Sequence of protein 2:
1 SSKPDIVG

Sequence of protein 1:
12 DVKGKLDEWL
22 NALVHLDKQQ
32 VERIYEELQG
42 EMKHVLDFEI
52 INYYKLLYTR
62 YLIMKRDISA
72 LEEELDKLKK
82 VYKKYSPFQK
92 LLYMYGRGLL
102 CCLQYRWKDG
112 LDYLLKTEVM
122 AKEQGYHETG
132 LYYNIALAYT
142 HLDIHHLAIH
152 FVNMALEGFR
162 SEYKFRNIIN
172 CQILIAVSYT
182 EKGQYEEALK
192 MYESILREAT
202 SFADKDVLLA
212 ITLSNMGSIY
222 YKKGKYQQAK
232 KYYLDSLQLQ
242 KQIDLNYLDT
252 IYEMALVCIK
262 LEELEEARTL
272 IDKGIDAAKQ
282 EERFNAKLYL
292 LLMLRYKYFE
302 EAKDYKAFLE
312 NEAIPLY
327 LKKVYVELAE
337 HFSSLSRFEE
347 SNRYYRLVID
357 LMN

Residue-level contacts at the interface:
Residue T213 in protein 1 contacts residue S2 in protein 2 (closest heavy-atom distance 4.8 Å).
Residue V178 in protein 1 contacts residue S1 in protein 2 (closest heavy-atom distance 3.8 Å).
Residue L175 in protein 1 contacts residue P4 in protein 2 (closest heavy-atom distance 3.7 Å).
Residue I212 in protein 1 contacts residue K3 in protein 2 (closest heavy-atom distance 4.5 Å).
Residue V178 in protein 1 is in contact with residue S2 in protein 2 (closest heavy-atom distance 4.2 Å).
Residue M65 in protein 1 contacts residue G8 in protein 2 (closest heavy-atom distance 3.3 Å).
Residue F160 in protein 1 contacts residue V7 in protein 2 (closest heavy-atom distance 4.6 Å).
Residue L100 in protein 1 interacts with residue I6 in protein 2 (closest heavy-atom distance 4.2 Å).
Residue I64 in protein 1 contacts residue V7 in protein 2 (closest heavy-atom distance 4.0 Å).
Residue N247 in protein 1 contacts residue S2 in protein 2 (closest heavy-atom distance 3.4 Å).
Residue N216 in protein 1 is in contact with residue S1 in protein 2 (closest heavy-atom distance 2.7 Å).
Residue D250 in protein 1 interacts with residue S1 in protein 2 (closest heavy-atom distance 3.0 Å).
Residue G131 in protein 1 is in contact with residue V7 in protein 2 (closest heavy-atom distance 4.2 Å).
Residue I64 in protein 1 is in contact with residue G8 in protein 2 (closest heavy-atom distance 3.6 Å).
Residue N247 in protein 1 interacts with residue K3 in protein 2 (closest heavy-atom distance 2.4 Å).
Residue L100 in protein 1 contacts residue V7 in protein 2 (closest heavy-atom distance 3.7 Å).
Residue E254 in protein 1 is in contact with residue S1 in protein 2 (closest heavy-atom distance 3.5 Å).
Residue Y134 in protein 1 interacts with residue P4 in protein 2 (closest heavy-atom distance 3.5 Å).
Residue I174 in protein 1 contacts residue P4 in protein 2 (closest heavy-atom distance 3.9 Å).
Residue D250 in protein 1 interacts with residue S2 in protein 2 (closest heavy-atom distance 3.3 Å).
Residue S219 in protein 1 interacts with residue S1 in protein 2 (closest heavy-atom distance 4.8 Å).
Residue H142 in protein 1 contacts residue K3 in protein 2 (closest heavy-atom distance 3.7 Å).
Residue L104 in protein 1 contacts residue I6 in protein 2 (closest heavy-atom distance 4.3 Å).
Residue A211 in protein 1 interacts with residue S2 in protein 2 (closest heavy-atom distance 4.8 Å).
Residue N247 in protein 1 is in contact with residue P4 in protein 2 (closest heavy-atom distance 4.6 Å).
Residue E182 in protein 1 contacts residue S1 in protein 2 (closest heavy-atom distance 4.8 Å).
Residue I212 in protein 1 interacts with residue S2 in protein 2 (closest heavy-atom distance 2.9 Å).
Residue L27 in protein 1 contacts residue V7 in protein 2 (closest heavy-atom distance 4.6 Å).
Residue Y134 in protein 1 contacts residue V7 in protein 2 (closest heavy-atom distance 3.4 Å).
Residue L138 in protein 1 is in contact with residue K3 in protein 2 (closest heavy-atom distance 4.4 Å).
Residue W108 in protein 1 is in contact with residue I6 in protein 2 (closest heavy-atom distance 4.3 Å).
Residue N171 in protein 1 contacts residue P4 in protein 2 (closest heavy-atom distance 3.3 Å).
Residue C103 in protein 1 is in contact with residue I6 in protein 2 (closest heavy-atom distance 4.2 Å).
Residue N216 in protein 1 is in contact with residue S2 in protein 2 (closest heavy-atom distance 3.0 Å).
Residue R67 in protein 1 contacts residue D5 in protein 2 (closest heavy-atom distance 2.8 Å).
Residue L27 in protein 1 interacts with residue G8 in protein 2 (closest heavy-atom distance 3.4 Å).
Residue Y134 in protein 1 contacts residue D5 in protein 2 (closest heavy-atom distance 3.1 Å).
Residue L138 in protein 1 is in contact with residue P4 in protein 2 (closest heavy-atom distance 3.9 Å).
Residue R67 in protein 1 is in contact with residue G8 in protein 2 (closest heavy-atom distance 2.5 Å).
Residue L138 in protein 1 contacts residue I6 in protein 2 (closest heavy-atom distance 3.8 Å).
Residue N171 in protein 1 is in contact with residue D5 in protein 2 (closest heavy-atom distance 4.8 Å).
Residue H142 in protein 1 interacts with residue P4 in protein 2 (closest heavy-atom distance 4.3 Å).
Residue N135 in protein 1 contacts residue I6 in protein 2 (closest heavy-atom distance 3.5 Å).
Residue T141 in protein 1 contacts residue K3 in protein 2 (closest heavy-atom distance 4.0 Å).
Residue N135 in protein 1 contacts residue V7 in protein 2 (closest heavy-atom distance 3.4 Å).
Residue N168 in protein 1 interacts with residue V7 in protein 2 (closest heavy-atom distance 3.5 Å).
Residue R67 in protein 1 contacts residue I6 in protein 2 (closest heavy-atom distance 3.8 Å).
Residue N247 in protein 1 is in contact with residue S1 in protein 2 (closest heavy-atom distance 4.8 Å).
Residue V178 in protein 1 interacts with residue K3 in protein 2 (closest heavy-atom distance 5.0 Å).
Residue S215 in protein 1 interacts with residue S2 in protein 2 (closest heavy-atom distance 2.3 Å).
Residue Y134 in protein 1 is in contact with residue I6 in protein 2 (closest heavy-atom distance 4.6 Å).
Residue L138 in protein 1 contacts residue D5 in protein 2 (closest heavy-atom distance 3.8 Å).

The following describes two proteins that form a bound complex.